These two protein chains interact to form a complex.

Sequence of chain A:
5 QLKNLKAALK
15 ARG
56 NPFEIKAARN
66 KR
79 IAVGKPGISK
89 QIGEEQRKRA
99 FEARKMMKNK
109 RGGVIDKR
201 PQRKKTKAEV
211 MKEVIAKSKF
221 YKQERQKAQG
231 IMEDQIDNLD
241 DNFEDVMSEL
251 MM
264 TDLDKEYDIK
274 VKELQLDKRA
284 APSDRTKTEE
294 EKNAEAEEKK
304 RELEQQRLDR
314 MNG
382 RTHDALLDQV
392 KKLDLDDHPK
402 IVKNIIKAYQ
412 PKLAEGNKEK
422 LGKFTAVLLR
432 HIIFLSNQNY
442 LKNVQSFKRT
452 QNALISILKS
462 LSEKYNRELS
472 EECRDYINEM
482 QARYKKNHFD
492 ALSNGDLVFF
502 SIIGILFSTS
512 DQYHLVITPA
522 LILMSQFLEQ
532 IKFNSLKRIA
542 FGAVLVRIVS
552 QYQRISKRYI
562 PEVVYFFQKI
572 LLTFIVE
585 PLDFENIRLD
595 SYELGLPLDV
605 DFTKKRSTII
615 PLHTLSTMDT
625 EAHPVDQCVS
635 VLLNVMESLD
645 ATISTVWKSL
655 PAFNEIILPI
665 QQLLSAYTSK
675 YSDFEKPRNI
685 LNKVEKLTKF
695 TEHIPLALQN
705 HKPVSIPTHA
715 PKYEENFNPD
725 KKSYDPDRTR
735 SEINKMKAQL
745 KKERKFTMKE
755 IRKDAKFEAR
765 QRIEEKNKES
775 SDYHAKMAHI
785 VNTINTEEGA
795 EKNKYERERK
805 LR

Sequence of chain B:
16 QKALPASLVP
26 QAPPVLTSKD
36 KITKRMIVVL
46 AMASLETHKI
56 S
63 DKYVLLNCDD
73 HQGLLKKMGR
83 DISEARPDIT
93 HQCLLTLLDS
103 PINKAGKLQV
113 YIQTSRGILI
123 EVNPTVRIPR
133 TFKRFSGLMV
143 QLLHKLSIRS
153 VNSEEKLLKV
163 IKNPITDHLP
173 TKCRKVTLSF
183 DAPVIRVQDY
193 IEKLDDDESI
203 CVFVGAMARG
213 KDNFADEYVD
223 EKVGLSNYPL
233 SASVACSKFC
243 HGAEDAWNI

Interface contacts:
Residue S709 in chain A interacts with residue K106 in chain B (closest heavy-atom distance 3.4 Å).
Residue P715 in chain A is in contact with residue L159 in chain B (closest heavy-atom distance 4.1 Å).
Residue F721 in chain A interacts with residue H146 in chain B (closest heavy-atom distance 4.1 Å).
Residue P723 in chain A contacts residue Y65 in chain B (closest heavy-atom distance 3.5 Å).
Residue V708 in chain A interacts with residue P25 in chain B (closest heavy-atom distance 3.3 Å).
Residue P715 in chain A is in contact with residue I150 in chain B (closest heavy-atom distance 3.6 Å).
Residue K716 in chain A is in contact with residue R151 in chain B (closest heavy-atom distance 2.5 Å).
Residue P715 in chain A interacts with residue V153 in chain B (closest heavy-atom distance 4.1 Å).
Residue S709 in chain A interacts with residue A27 in chain B (closest heavy-atom distance 3.4 Å).
Residue F721 in chain A contacts residue Y65 in chain B (closest heavy-atom distance 4.1 Å).
Residue N722 in chain A is in contact with residue K54 in chain B (closest heavy-atom distance 4.1 Å).
Residue H713 in chain A contacts residue L159 in chain B (closest heavy-atom distance 3.9 Å).
Residue I710 in chain A is in contact with residue K106 in chain B (closest heavy-atom distance 3.0 Å).
Residue E718 in chain A contacts residue Q143 in chain B (closest heavy-atom distance 2.8 Å).
Residue A714 in chain A is in contact with residue S152 in chain B (closest heavy-atom distance 3.3 Å).
Residue I710 in chain A contacts residue T127 in chain B (closest heavy-atom distance 3.7 Å).
Residue N720 in chain A contacts residue K64 in chain B (closest heavy-atom distance 2.5 Å).
Residue T712 in chain A contacts residue R129 in chain B (closest heavy-atom distance 3.6 Å).
Residue A714 in chain A contacts residue R151 in chain B (closest heavy-atom distance 4.0 Å).
Residue Y717 in chain A interacts with residue Q143 in chain B (closest heavy-atom distance 3.3 Å).
Residue H713 in chain A interacts with residue T127 in chain B (closest heavy-atom distance 3.2 Å).
Residue P715 in chain A contacts residue L140 in chain B (closest heavy-atom distance 4.0 Å).
Residue F721 in chain A is in contact with residue Q143 in chain B (closest heavy-atom distance 3.9 Å).
Residue P715 in chain A interacts with residue R151 in chain B (closest heavy-atom distance 3.3 Å).
Residue Y717 in chain A interacts with residue L140 in chain B (closest heavy-atom distance 3.6 Å).
Residue I710 in chain A contacts residue P28 in chain B (closest heavy-atom distance 3.3 Å).
Residue H705 in chain A interacts with residue P25 in chain B (closest heavy-atom distance 3.9 Å).
Residue H713 in chain A is in contact with residue S152 in chain B (closest heavy-atom distance 3.7 Å).
Residue P715 in chain A contacts residue V128 in chain B (closest heavy-atom distance 4.2 Å).
Residue F721 in chain A contacts residue K147 in chain B (closest heavy-atom distance 3.6 Å).
Residue R67 in chain A is in contact with residue H146 in chain B (closest heavy-atom distance 3.3 Å).
Residue K716 in chain A is in contact with residue I150 in chain B (closest heavy-atom distance 3.9 Å).
Residue I710 in chain A interacts with residue G108 in chain B (closest heavy-atom distance 3.8 Å).
Residue P715 in chain A is in contact with residue R129 in chain B (closest heavy-atom distance 3.3 Å).
Residue Y717 in chain A is in contact with residue R136 in chain B (closest heavy-atom distance 3.9 Å).
Residue I710 in chain A interacts with residue V30 in chain B (closest heavy-atom distance 4.1 Å).
Residue R67 in chain A contacts residue T52 in chain B (closest heavy-atom distance 4.3 Å).
Residue P723 in chain A interacts with residue H146 in chain B (closest heavy-atom distance 3.3 Å).
Residue V708 in chain A interacts with residue A27 in chain B (closest heavy-atom distance 3.4 Å).
Residue S709 in chain A is in contact with residue P28 in chain B (closest heavy-atom distance 4.0 Å).
Residue V708 in chain A interacts with residue P28 in chain B (closest heavy-atom distance 3.4 Å).
Residue R67 in chain A contacts residue Y65 in chain B (closest heavy-atom distance 3.0 Å).
Residue K716 in chain A interacts with residue S152 in chain B (closest heavy-atom distance 3.8 Å).
Residue D724 in chain A is in contact with residue Y65 in chain B (closest heavy-atom distance 3.2 Å).
Residue A714 in chain A is in contact with residue V153 in chain B (closest heavy-atom distance 2.6 Å).
Residue A714 in chain A is in contact with residue R129 in chain B (closest heavy-atom distance 4.2 Å).
Residue I710 in chain A contacts residue N105 in chain B (closest heavy-atom distance 3.3 Å).
Residue T712 in chain A interacts with residue T127 in chain B (closest heavy-atom distance 3.7 Å).
Residue K706 in chain A contacts residue P25 in chain B (closest heavy-atom distance 3.5 Å).
Residue H705 in chain A interacts with residue L23 in chain B (closest heavy-atom distance 3.7 Å).
Residue H713 in chain A interacts with residue R129 in chain B (closest heavy-atom distance 3.1 Å).
Residue H713 in chain A contacts residue E156 in chain B (closest heavy-atom distance 3.3 Å).
Residue V708 in chain A interacts with residue Q26 in chain B (closest heavy-atom distance 3.6 Å).
Residue K716 in chain A is in contact with residue Q143 in chain B (closest heavy-atom distance 4.2 Å).
Residue N722 in chain A is in contact with residue Y65 in chain B (closest heavy-atom distance 3.2 Å).
Residue Y717 in chain A interacts with residue G139 in chain B (closest heavy-atom distance 3.9 Å).
Residue H713 in chain A interacts with residue V128 in chain B (closest heavy-atom distance 4.0 Å).
Residue K716 in chain A contacts residue V153 in chain B (closest heavy-atom distance 3.8 Å).
Residue P711 in chain A contacts residue T127 in chain B (closest heavy-atom distance 3.3 Å).
Residue K716 in chain A contacts residue S155 in chain B (closest heavy-atom distance 4.2 Å).